Interface contacts:
Residue H17 in chain A interacts with residue S14 in chain B (closest heavy-atom distance 2.9 Å).
Residue W101 in chain A contacts residue G17 in chain B (closest heavy-atom distance 3.4 Å).
Residue D16 in chain A interacts with residue K10 in chain B (closest heavy-atom distance 3.1 Å).
Residue P33 in chain A contacts residue I198 in chain B (closest heavy-atom distance 3.1 Å).
Residue R229 in chain A interacts with residue I209 in chain B (closest heavy-atom distance 2.5 Å).
Residue I176 in chain A is in contact with residue Q15 in chain B (closest heavy-atom distance 3.2 Å).
Residue H51 in chain A interacts with residue Q86 in chain B (closest heavy-atom distance 2.9 Å).
Residue P19 in chain A is in contact with residue N145 in chain B (closest heavy-atom distance 2.8 Å).
Residue S177 in chain A interacts with residue P13 in chain B (closest heavy-atom distance 2.7 Å).
Residue I38 in chain A is in contact with residue D208 in chain B (closest heavy-atom distance 3.0 Å).
Residue T241 in chain A contacts residue G125 in chain B (closest heavy-atom distance 3.1 Å).
Residue T227 in chain A contacts residue T12 in chain B (closest heavy-atom distance 2.8 Å).
Residue H17 in chain A contacts residue E11 in chain B (closest heavy-atom distance 2.9 Å).
Residue T43 in chain A contacts residue Q131 in chain B (closest heavy-atom distance 3.1 Å).
Residue N35 in chain A is in contact with residue R175 in chain B (closest heavy-atom distance 3.3 Å).
Residue R129 in chain A is in contact with residue H37 in chain B (closest heavy-atom distance 2.8 Å).
Residue E99 in chain A contacts residue R103 in chain B (closest heavy-atom distance 2.6 Å).
Residue Y109 in chain A contacts residue Y20 in chain B (closest heavy-atom distance 3.2 Å).
Residue H17 in chain A contacts residue T12 in chain B (closest heavy-atom distance 3.2 Å).
Residue S45 in chain A interacts with residue Y83 in chain B (closest heavy-atom distance 2.5 Å).
Residue T227 in chain A contacts residue K10 in chain B (closest heavy-atom distance 3.3 Å).
Residue A20 in chain A is in contact with residue N145 in chain B (closest heavy-atom distance 3.3 Å).
Residue S45 in chain A is in contact with residue W75 in chain B (closest heavy-atom distance 3.3 Å).
Residue N67 in chain A is in contact with residue V34 in chain B (closest heavy-atom distance 3.1 Å).
Residue A49 in chain A interacts with residue W75 in chain B (closest heavy-atom distance 3.3 Å).
Residue R229 in chain A interacts with residue E11 in chain B (closest heavy-atom distance 3.3 Å).
Residue A49 in chain A interacts with residue S85 in chain B (closest heavy-atom distance 3.2 Å).
Residue Q88 in chain A interacts with residue L9 in chain B (closest heavy-atom distance 3.0 Å).
Residue I38 in chain A is in contact with residue F206 in chain B (closest heavy-atom distance 2.9 Å).
Residue S177 in chain A interacts with residue Q15 in chain B (closest heavy-atom distance 3.2 Å).
Residue D239 in chain A interacts with residue K127 in chain B (closest heavy-atom distance 2.9 Å).
Residue T241 in chain A interacts with residue G128 in chain B (closest heavy-atom distance 2.7 Å).
Residue S45 in chain A contacts residue H134 in chain B (closest heavy-atom distance 2.7 Å).
Residue K56 in chain A is in contact with residue H37 in chain B (closest heavy-atom distance 3.0 Å).
Residue R31 in chain A interacts with residue D69 in chain B (closest heavy-atom distance 2.7 Å).
Residue L30 in chain A contacts residue G62 in chain B (closest heavy-atom distance 2.9 Å).
Residue Q201 in chain A is in contact with residue P13 in chain B (closest heavy-atom distance 3.3 Å).
Residue Q178 in chain A interacts with residue T16 in chain B (closest heavy-atom distance 3.0 Å).
Residue E42 in chain A is in contact with residue R126 in chain B (closest heavy-atom distance 2.8 Å).
Residue R12 in chain A is in contact with residue E11 in chain B (closest heavy-atom distance 2.8 Å).
Residue Q201 in chain A contacts residue E11 in chain B (closest heavy-atom distance 2.8 Å).
Residue R31 in chain A interacts with residue R142 in chain B (closest heavy-atom distance 3.0 Å).
Residue Q88 in chain A is in contact with residue E8 in chain B (closest heavy-atom distance 3.0 Å).
Residue H111 in chain A contacts residue I23 in chain B (closest heavy-atom distance 3.3 Å).
Residue P18 in chain A is in contact with residue I146 in chain B (closest heavy-atom distance 3.0 Å).
Residue V47 in chain A is in contact with residue A87 in chain B (closest heavy-atom distance 3.3 Å).
Residue Y25 in chain A contacts residue G143 in chain B (closest heavy-atom distance 2.8 Å).
Residue T48 in chain A is in contact with residue W75 in chain B (closest heavy-atom distance 2.8 Å).
Residue K34 in chain A contacts residue E203 in chain B (closest heavy-atom distance 2.9 Å).
Residue S28 in chain A interacts with residue G143 in chain B (closest heavy-atom distance 3.2 Å).
Residue Y180 in chain A is in contact with residue Q15 in chain B (closest heavy-atom distance 2.9 Å).
Residue S32 in chain A interacts with residue Q199 in chain B (closest heavy-atom distance 2.9 Å).
Residue R174 in chain A interacts with residue E73 in chain B (closest heavy-atom distance 2.7 Å).
Residue E46 in chain A is in contact with residue R151 in chain B (closest heavy-atom distance 2.7 Å).
Residue I38 in chain A contacts residue F207 in chain B (closest heavy-atom distance 3.2 Å).
Residue V29 in chain A is in contact with residue Q199 in chain B (closest heavy-atom distance 2.9 Å).
Residue D239 in chain A is in contact with residue R126 in chain B (closest heavy-atom distance 3.1 Å).
Residue E42 in chain A contacts residue I209 in chain B (closest heavy-atom distance 2.6 Å).
Residue N35 in chain A contacts residue E203 in chain B (closest heavy-atom distance 3.0 Å).
Residue P33 in chain A is in contact with residue E203 in chain B (closest heavy-atom distance 3.3 Å).

The following describes two proteins that form a bound complex.

Sequence of chain B:
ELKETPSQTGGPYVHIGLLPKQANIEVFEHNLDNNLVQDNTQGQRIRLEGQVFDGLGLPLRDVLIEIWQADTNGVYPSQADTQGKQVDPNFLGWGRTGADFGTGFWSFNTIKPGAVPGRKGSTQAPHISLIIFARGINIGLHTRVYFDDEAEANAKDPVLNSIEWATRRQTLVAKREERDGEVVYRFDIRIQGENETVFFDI

Sequence of chain A:
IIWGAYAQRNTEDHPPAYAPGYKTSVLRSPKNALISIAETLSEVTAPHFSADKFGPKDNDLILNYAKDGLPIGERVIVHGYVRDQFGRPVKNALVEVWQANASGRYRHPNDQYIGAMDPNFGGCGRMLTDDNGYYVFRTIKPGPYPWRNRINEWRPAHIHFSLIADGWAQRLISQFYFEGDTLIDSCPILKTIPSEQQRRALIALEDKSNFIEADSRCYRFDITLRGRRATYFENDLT